Interface contacts:
Residue F146 in protein 2 interacts with residue L61 in protein 1 (closest heavy-atom distance 4.8 Å).
Residue G98 in protein 2 interacts with residue R72 in protein 1 (closest heavy-atom distance 3.3 Å).
Residue T99 in protein 2 contacts residue Y71 in protein 1 (closest heavy-atom distance 4.9 Å).
Residue L142 in protein 2 interacts with residue L61 in protein 1 (closest heavy-atom distance 5.0 Å).
Residue K94 in protein 2 is in contact with residue Y71 in protein 1 (closest heavy-atom distance 4.7 Å).
Residue Y138 in protein 2 is in contact with residue L70 in protein 1 (closest heavy-atom distance 3.6 Å).
Residue F91 in protein 2 interacts with residue M62 in protein 1 (closest heavy-atom distance 4.1 Å).
Residue W97 in protein 2 contacts residue R72 in protein 1 (closest heavy-atom distance 3.4 Å).
Residue F91 in protein 2 interacts with residue Y58 in protein 1 (closest heavy-atom distance 4.4 Å).
Residue W97 in protein 2 is in contact with residue Y71 in protein 1 (closest heavy-atom distance 4.3 Å).
Residue G98 in protein 2 is in contact with residue Y71 in protein 1 (closest heavy-atom distance 3.6 Å).
Residue K94 in protein 2 is in contact with residue M62 in protein 1 (closest heavy-atom distance 5.0 Å).
Residue F134 in protein 2 is in contact with residue L70 in protein 1 (closest heavy-atom distance 3.4 Å).
Residue P101 in protein 2 interacts with residue R72 in protein 1 (closest heavy-atom distance 4.2 Å).
Residue G98 in protein 2 is in contact with residue L70 in protein 1 (closest heavy-atom distance 4.3 Å).
Residue T99 in protein 2 is in contact with residue L70 in protein 1 (closest heavy-atom distance 4.5 Å).
Residue F91 in protein 2 contacts residue L61 in protein 1 (closest heavy-atom distance 4.0 Å).
Residue F95 in protein 2 interacts with residue M62 in protein 1 (closest heavy-atom distance 4.9 Å).
Residue F95 in protein 2 is in contact with residue L65 in protein 1 (closest heavy-atom distance 3.4 Å).
Residue F146 in protein 2 contacts residue Y58 in protein 1 (closest heavy-atom distance 3.2 Å).
Residue L142 in protein 2 contacts residue L65 in protein 1 (closest heavy-atom distance 4.1 Å).
Residue Y138 in protein 2 interacts with residue L65 in protein 1 (closest heavy-atom distance 3.7 Å).

Sequence of protein 2:
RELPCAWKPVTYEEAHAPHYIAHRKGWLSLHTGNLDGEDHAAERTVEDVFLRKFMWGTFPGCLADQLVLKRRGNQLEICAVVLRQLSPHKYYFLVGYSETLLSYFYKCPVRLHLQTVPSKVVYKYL

The following describes two proteins that form a bound complex.

Sequence of protein 1:
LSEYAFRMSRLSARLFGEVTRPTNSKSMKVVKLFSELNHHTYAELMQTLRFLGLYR